Sequence of chain B:
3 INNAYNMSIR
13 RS

Residue-level contacts at the interface:
Residue G100 in chain A contacts residue I11 in chain B (closest heavy-atom distance 4.1 Å).
Residue V101 in chain A contacts residue A6 in chain B (closest heavy-atom distance 4.9 Å).
Residue Y99 in chain A contacts residue Y7 in chain B (closest heavy-atom distance 3.6 Å).
Residue V101 in chain A interacts with residue S10 in chain B (closest heavy-atom distance 3.0 Å).
Residue Y99 in chain A interacts with residue A6 in chain B (closest heavy-atom distance 4.0 Å).
Residue G100 in chain A is in contact with residue Y7 in chain B (closest heavy-atom distance 3.9 Å).
Residue F27 in chain A contacts residue Y7 in chain B (closest heavy-atom distance 4.2 Å).
Residue A102 in chain A contacts residue A6 in chain B (closest heavy-atom distance 3.7 Å).
Residue F33 in chain A is in contact with residue R13 in chain B (closest heavy-atom distance 4.0 Å).
Residue D32 in chain A contacts residue I11 in chain B (closest heavy-atom distance 4.8 Å).
Residue V101 in chain A interacts with residue I11 in chain B (closest heavy-atom distance 3.9 Å).
Residue G100 in chain A interacts with residue S10 in chain B (closest heavy-atom distance 3.4 Å).
Residue Y99 in chain A contacts residue S10 in chain B (closest heavy-atom distance 3.9 Å).
Residue F33 in chain A contacts residue I11 in chain B (closest heavy-atom distance 3.9 Å).
Residue D32 in chain A contacts residue Y7 in chain B (closest heavy-atom distance 3.6 Å).
Residue Y99 in chain A interacts with residue N5 in chain B (closest heavy-atom distance 3.1 Å).
Residue D31 in chain A interacts with residue Y7 in chain B (closest heavy-atom distance 2.7 Å).
Residue H35 in chain A interacts with residue I11 in chain B (closest heavy-atom distance 4.3 Å).
Residue A102 in chain A is in contact with residue S10 in chain B (closest heavy-atom distance 4.2 Å).
Residue D32 in chain A is in contact with residue R13 in chain B (closest heavy-atom distance 2.9 Å).
Residue G100 in chain A contacts residue R13 in chain B (closest heavy-atom distance 3.6 Å).
Residue G100 in chain A contacts residue A6 in chain B (closest heavy-atom distance 3.9 Å).
Residue Y99 in chain A contacts residue R13 in chain B (closest heavy-atom distance 4.8 Å).

This data describes a binding interaction between two proteins.

Sequence of chain A:
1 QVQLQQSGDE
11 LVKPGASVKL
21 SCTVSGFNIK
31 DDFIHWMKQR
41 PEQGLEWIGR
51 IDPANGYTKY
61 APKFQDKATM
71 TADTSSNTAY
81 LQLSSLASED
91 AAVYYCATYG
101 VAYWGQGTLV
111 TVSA